Sequence of the first protein:
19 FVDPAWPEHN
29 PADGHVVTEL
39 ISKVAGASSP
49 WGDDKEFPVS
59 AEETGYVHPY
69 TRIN

Contacts between the two chains:
Residue E238 in the second protein is in contact with residue I71 in the first protein (closest heavy-atom distance 3.7 Å).
Residue H354 in the second protein interacts with residue I71 in the first protein (closest heavy-atom distance 4.0 Å).
Residue H455 in the second protein is in contact with residue P56 in the first protein (closest heavy-atom distance 3.4 Å).
Residue N526 in the second protein interacts with residue V65 in the first protein (closest heavy-atom distance 3.9 Å).
Residue L458 in the second protein is in contact with residue A59 in the first protein (closest heavy-atom distance 3.9 Å).
Residue L484 in the second protein interacts with residue T62 in the first protein (closest heavy-atom distance 4.1 Å).
Residue L434 in the second protein contacts residue H66 in the first protein (closest heavy-atom distance 3.9 Å).
Residue A473 in the second protein contacts residue T69 in the first protein (closest heavy-atom distance 2.6 Å).
Residue Q456 in the second protein contacts residue F55 in the first protein (closest heavy-atom distance 4.0 Å).
Residue M481 in the second protein interacts with residue W49 in the first protein (closest heavy-atom distance 3.5 Å).
Residue Y486 in the second protein contacts residue E61 in the first protein (closest heavy-atom distance 3.6 Å).
Residue P457 in the second protein interacts with residue A59 in the first protein (closest heavy-atom distance 4.1 Å).
Residue V454 in the second protein contacts residue F55 in the first protein (closest heavy-atom distance 3.6 Å).
Residue E490 in the second protein contacts residue A23 in the first protein (closest heavy-atom distance 3.9 Å).
Residue E238 in the second protein interacts with residue N72 in the first protein (closest heavy-atom distance 2.8 Å).
Residue P471 in the second protein is in contact with residue H66 in the first protein (closest heavy-atom distance 3.0 Å).
Residue N529 in the second protein is in contact with residue Y68 in the first protein (closest heavy-atom distance 4.1 Å).
Residue T440 in the second protein interacts with residue F55 in the first protein (closest heavy-atom distance 3.8 Å).
Residue A234 in the second protein is in contact with residue V65 in the first protein (closest heavy-atom distance 4.0 Å).
Residue Y486 in the second protein interacts with residue V57 in the first protein (closest heavy-atom distance 3.4 Å).
Residue N526 in the second protein contacts residue P67 in the first protein (closest heavy-atom distance 4.0 Å).
Residue R504 in the second protein interacts with residue P22 in the first protein (closest heavy-atom distance 3.8 Å).
Residue A475 in the second protein contacts residue P67 in the first protein (closest heavy-atom distance 3.8 Å).
Residue L522 in the second protein contacts residue V65 in the first protein (closest heavy-atom distance 3.9 Å).
Residue T440 in the second protein contacts residue W49 in the first protein (closest heavy-atom distance 3.0 Å).
Residue V454 in the second protein contacts residue P56 in the first protein (closest heavy-atom distance 3.7 Å).
Residue Y486 in the second protein interacts with residue W49 in the first protein (closest heavy-atom distance 3.2 Å).
Residue P478 in the second protein contacts residue Y64 in the first protein (closest heavy-atom distance 3.7 Å).
Residue Q456 in the second protein is in contact with residue T62 in the first protein (closest heavy-atom distance 3.6 Å).
Residue A519 in the second protein contacts residue V65 in the first protein (closest heavy-atom distance 3.5 Å).
Residue Y486 in the second protein interacts with residue T62 in the first protein (closest heavy-atom distance 3.5 Å).
Residue L356 in the second protein is in contact with residue I71 in the first protein (closest heavy-atom distance 3.7 Å).
Residue I442 in the second protein contacts residue S47 in the first protein (closest heavy-atom distance 3.5 Å).
Residue A487 in the second protein interacts with residue W49 in the first protein (closest heavy-atom distance 3.5 Å).
Residue E490 in the second protein contacts residue P22 in the first protein (closest heavy-atom distance 3.3 Å).
Residue G233 in the second protein is in contact with residue T69 in the first protein (closest heavy-atom distance 3.8 Å).
Residue A473 in the second protein contacts residue P67 in the first protein (closest heavy-atom distance 3.0 Å).
Residue L470 in the second protein contacts residue H66 in the first protein (closest heavy-atom distance 3.6 Å).
Residue H353 in the second protein interacts with residue N72 in the first protein (closest heavy-atom distance 3.0 Å).
Residue T491 in the second protein is in contact with residue P22 in the first protein (closest heavy-atom distance 3.7 Å).
Residue R236 in the second protein is in contact with residue T69 in the first protein (closest heavy-atom distance 4.1 Å).
Residue D533 in the second protein contacts residue Y68 in the first protein (closest heavy-atom distance 3.1 Å).
Residue N526 in the second protein is in contact with residue H66 in the first protein (closest heavy-atom distance 3.7 Å).
Residue H354 in the second protein interacts with residue N72 in the first protein (closest heavy-atom distance 3.8 Å).
Residue A234 in the second protein interacts with residue P67 in the first protein (closest heavy-atom distance 3.3 Å).
Residue N526 in the second protein is in contact with residue Y68 in the first protein (closest heavy-atom distance 3.3 Å).
Residue P457 in the second protein interacts with residue P56 in the first protein (closest heavy-atom distance 3.8 Å).
Residue A352 in the second protein is in contact with residue N72 in the first protein (closest heavy-atom distance 3.3 Å).
Residue N482 in the second protein interacts with residue W49 in the first protein (closest heavy-atom distance 3.9 Å).
Residue Q456 in the second protein interacts with residue V57 in the first protein (closest heavy-atom distance 2.9 Å).
Residue I530 in the second protein contacts residue Y68 in the first protein (closest heavy-atom distance 3.6 Å).
Residue I442 in the second protein contacts residue F55 in the first protein (closest heavy-atom distance 3.9 Å).
Residue L458 in the second protein contacts residue Y64 in the first protein (closest heavy-atom distance 3.7 Å).
Residue P232 in the second protein is in contact with residue T69 in the first protein (closest heavy-atom distance 3.7 Å).
Residue R523 in the second protein interacts with residue V65 in the first protein (closest heavy-atom distance 3.8 Å).
Residue G459 in the second protein interacts with residue A59 in the first protein (closest heavy-atom distance 3.6 Å).
Residue G233 in the second protein interacts with residue P67 in the first protein (closest heavy-atom distance 3.1 Å).
Residue Q456 in the second protein is in contact with residue P56 in the first protein (closest heavy-atom distance 3.4 Å).
Residue D533 in the second protein contacts residue R70 in the first protein (closest heavy-atom distance 3.4 Å).
Residue T491 in the second protein contacts residue D21 in the first protein (closest heavy-atom distance 3.2 Å).

This data describes a binding interaction between two proteins.

Sequence of the second protein:
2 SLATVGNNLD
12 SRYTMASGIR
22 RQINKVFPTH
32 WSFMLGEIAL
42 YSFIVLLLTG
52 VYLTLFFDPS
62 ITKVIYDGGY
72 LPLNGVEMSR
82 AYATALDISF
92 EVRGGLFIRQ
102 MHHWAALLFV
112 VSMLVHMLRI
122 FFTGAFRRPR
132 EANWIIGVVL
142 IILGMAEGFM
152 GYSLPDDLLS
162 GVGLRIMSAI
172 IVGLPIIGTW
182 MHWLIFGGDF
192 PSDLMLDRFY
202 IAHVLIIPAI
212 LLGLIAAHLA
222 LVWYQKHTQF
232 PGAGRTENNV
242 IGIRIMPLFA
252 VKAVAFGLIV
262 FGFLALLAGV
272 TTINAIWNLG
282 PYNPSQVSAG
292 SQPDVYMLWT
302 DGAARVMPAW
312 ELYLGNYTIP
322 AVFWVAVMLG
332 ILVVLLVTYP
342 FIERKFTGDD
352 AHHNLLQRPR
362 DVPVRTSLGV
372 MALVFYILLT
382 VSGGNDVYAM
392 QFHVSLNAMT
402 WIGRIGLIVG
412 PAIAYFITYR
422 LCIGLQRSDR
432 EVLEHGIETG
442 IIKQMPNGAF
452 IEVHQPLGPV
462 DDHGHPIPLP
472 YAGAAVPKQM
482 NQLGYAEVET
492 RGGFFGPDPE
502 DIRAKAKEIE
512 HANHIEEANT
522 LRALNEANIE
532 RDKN